Sequence of the second protein:
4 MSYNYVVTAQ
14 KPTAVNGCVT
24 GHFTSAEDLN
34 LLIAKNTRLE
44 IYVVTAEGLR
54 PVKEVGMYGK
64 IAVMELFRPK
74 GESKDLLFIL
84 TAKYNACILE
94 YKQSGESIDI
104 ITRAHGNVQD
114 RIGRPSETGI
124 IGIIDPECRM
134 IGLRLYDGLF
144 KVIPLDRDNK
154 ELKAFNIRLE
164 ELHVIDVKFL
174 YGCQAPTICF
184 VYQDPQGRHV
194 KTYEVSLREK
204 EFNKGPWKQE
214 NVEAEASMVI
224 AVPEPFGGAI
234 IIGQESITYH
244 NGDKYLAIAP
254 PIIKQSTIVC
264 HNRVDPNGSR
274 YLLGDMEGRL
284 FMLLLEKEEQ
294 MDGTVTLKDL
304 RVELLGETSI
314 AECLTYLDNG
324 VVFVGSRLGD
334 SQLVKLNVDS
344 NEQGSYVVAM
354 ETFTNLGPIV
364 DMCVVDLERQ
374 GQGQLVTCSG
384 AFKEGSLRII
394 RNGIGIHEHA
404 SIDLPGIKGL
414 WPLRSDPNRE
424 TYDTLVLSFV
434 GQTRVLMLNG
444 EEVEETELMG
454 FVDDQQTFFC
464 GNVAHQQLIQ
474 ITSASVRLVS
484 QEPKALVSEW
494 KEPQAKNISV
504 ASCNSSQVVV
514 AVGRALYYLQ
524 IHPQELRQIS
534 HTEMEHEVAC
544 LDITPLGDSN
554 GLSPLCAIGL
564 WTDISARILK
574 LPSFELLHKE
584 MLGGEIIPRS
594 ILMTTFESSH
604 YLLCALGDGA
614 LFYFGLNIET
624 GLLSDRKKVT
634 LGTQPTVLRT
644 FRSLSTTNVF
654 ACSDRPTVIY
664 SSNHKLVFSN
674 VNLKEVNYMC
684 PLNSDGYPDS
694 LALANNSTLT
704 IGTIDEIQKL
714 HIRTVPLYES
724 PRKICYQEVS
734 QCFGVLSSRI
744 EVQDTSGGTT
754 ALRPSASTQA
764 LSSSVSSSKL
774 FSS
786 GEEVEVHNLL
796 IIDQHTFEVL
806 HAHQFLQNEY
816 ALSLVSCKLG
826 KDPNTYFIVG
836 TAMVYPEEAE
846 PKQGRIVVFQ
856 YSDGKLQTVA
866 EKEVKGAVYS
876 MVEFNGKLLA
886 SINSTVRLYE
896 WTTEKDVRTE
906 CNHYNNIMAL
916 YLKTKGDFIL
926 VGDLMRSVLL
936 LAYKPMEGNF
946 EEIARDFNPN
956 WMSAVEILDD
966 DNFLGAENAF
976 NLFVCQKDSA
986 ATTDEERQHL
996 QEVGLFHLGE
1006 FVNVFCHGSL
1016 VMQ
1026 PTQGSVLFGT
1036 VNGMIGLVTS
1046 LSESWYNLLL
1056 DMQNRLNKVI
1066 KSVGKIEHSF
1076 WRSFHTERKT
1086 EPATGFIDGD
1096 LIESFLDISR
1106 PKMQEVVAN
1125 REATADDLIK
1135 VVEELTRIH

Sequence of the first protein:
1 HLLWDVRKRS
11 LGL

These two protein chains interact to form a complex.

Residue-level contacts at the interface:
Residue E790 in the second protein contacts residue W4 in the first protein (closest heavy-atom distance 2.6 Å).
Residue W956 in the second protein is in contact with residue R9 in the first protein (closest heavy-atom distance 4.8 Å).
Residue Y916 in the second protein contacts residue V6 in the first protein (closest heavy-atom distance 4.4 Å).
Residue A384 in the second protein interacts with residue L11 in the first protein (closest heavy-atom distance 4.3 Å).
Residue L331 in the second protein interacts with residue L11 in the first protein (closest heavy-atom distance 4.0 Å).
Residue A844 in the second protein contacts residue L2 in the first protein (closest heavy-atom distance 4.2 Å).
Residue N973 in the second protein contacts residue R9 in the first protein (closest heavy-atom distance 3.7 Å).
Residue N1008 in the second protein contacts residue R9 in the first protein (closest heavy-atom distance 4.8 Å).
Residue M913 in the second protein interacts with residue L2 in the first protein (closest heavy-atom distance 3.0 Å).
Residue E845 in the second protein contacts residue H1 in the first protein (closest heavy-atom distance 4.4 Å).
Residue V363 in the second protein interacts with residue S10 in the first protein (closest heavy-atom distance 3.9 Å).
Residue V1036 in the second protein contacts residue G12 in the first protein (closest heavy-atom distance 3.8 Å).
Residue N1008 in the second protein contacts residue L11 in the first protein (closest heavy-atom distance 4.9 Å).
Residue R330 in the second protein is in contact with residue L13 in the first protein (closest heavy-atom distance 3.6 Å).
Residue F1006 in the second protein interacts with residue S10 in the first protein (closest heavy-atom distance 4.1 Å).
Residue V1036 in the second protein contacts residue R9 in the first protein (closest heavy-atom distance 3.8 Å).
Residue P361 in the second protein is in contact with residue S10 in the first protein (closest heavy-atom distance 4.0 Å).
Residue V1036 in the second protein is in contact with residue S10 in the first protein (closest heavy-atom distance 2.9 Å).
Residue Y815 in the second protein interacts with residue W4 in the first protein (closest heavy-atom distance 2.6 Å).
Residue V839 in the second protein interacts with residue W4 in the first protein (closest heavy-atom distance 3.5 Å).
Residue L929 in the second protein contacts residue L2 in the first protein (closest heavy-atom distance 4.2 Å).
Residue F385 in the second protein interacts with residue L11 in the first protein (closest heavy-atom distance 4.8 Å).
Residue R330 in the second protein contacts residue G12 in the first protein (closest heavy-atom distance 3.9 Å).
Residue A872 in the second protein interacts with residue L3 in the first protein (closest heavy-atom distance 4.1 Å).
Residue E842 in the second protein is in contact with residue H1 in the first protein (closest heavy-atom distance 3.7 Å).
Residue L929 in the second protein is in contact with residue R9 in the first protein (closest heavy-atom distance 4.5 Å).
Residue A837 in the second protein contacts residue L3 in the first protein (closest heavy-atom distance 3.7 Å).
Residue Y874 in the second protein contacts residue L2 in the first protein (closest heavy-atom distance 4.4 Å).
Residue L817 in the second protein contacts residue R7 in the first protein (closest heavy-atom distance 2.7 Å).
Residue M913 in the second protein contacts residue V6 in the first protein (closest heavy-atom distance 4.4 Å).
Residue R330 in the second protein is in contact with residue L11 in the first protein (closest heavy-atom distance 3.4 Å).
Residue E790 in the second protein is in contact with residue R7 in the first protein (closest heavy-atom distance 2.9 Å).
Residue A816 in the second protein contacts residue R7 in the first protein (closest heavy-atom distance 4.7 Å).
Residue E843 in the second protein contacts residue H1 in the first protein (closest heavy-atom distance 2.2 Å).
Residue Y840 in the second protein is in contact with residue H1 in the first protein (closest heavy-atom distance 2.7 Å).
Residue E315 in the second protein interacts with residue L13 in the first protein (closest heavy-atom distance 4.6 Å).
Residue L817 in the second protein is in contact with residue L3 in the first protein (closest heavy-atom distance 3.8 Å).
Residue V1036 in the second protein contacts residue L11 in the first protein (closest heavy-atom distance 4.1 Å).
Residue Y874 in the second protein is in contact with residue L3 in the first protein (closest heavy-atom distance 2.8 Å).
Residue H792 in the second protein contacts residue R7 in the first protein (closest heavy-atom distance 3.5 Å).
Residue P841 in the second protein is in contact with residue H1 in the first protein (closest heavy-atom distance 2.9 Å).
Residue A844 in the second protein contacts residue H1 in the first protein (closest heavy-atom distance 2.7 Å).
Residue L915 in the second protein contacts residue V6 in the first protein (closest heavy-atom distance 4.3 Å).
Residue Y815 in the second protein interacts with residue R7 in the first protein (closest heavy-atom distance 2.2 Å).
Residue L929 in the second protein is in contact with residue V6 in the first protein (closest heavy-atom distance 4.8 Å).
Residue R725 in the second protein interacts with residue R7 in the first protein (closest heavy-atom distance 2.9 Å).
Residue V839 in the second protein interacts with residue L3 in the first protein (closest heavy-atom distance 3.5 Å).
Residue P361 in the second protein is in contact with residue L11 in the first protein (closest heavy-atom distance 4.0 Å).
Residue N1008 in the second protein contacts residue S10 in the first protein (closest heavy-atom distance 2.8 Å).
Residue F1006 in the second protein contacts residue R9 in the first protein (closest heavy-atom distance 4.0 Å).
Residue V363 in the second protein contacts residue L11 in the first protein (closest heavy-atom distance 4.7 Å).
Residue P846 in the second protein is in contact with residue L3 in the first protein (closest heavy-atom distance 3.4 Å).